Interface contacts:
Residue L271 in chain A interacts with residue V84 in chain B (closest heavy-atom distance 4.1 Å).
Residue S272 in chain A interacts with residue F297 in chain B (closest heavy-atom distance 3.7 Å).
Residue H286 in chain A interacts with residue V96 in chain B (closest heavy-atom distance 4.5 Å).
Residue Y125 in chain A interacts with residue S269 in chain B (closest heavy-atom distance 3.5 Å).
Residue I278 in chain A contacts residue A283 in chain B (closest heavy-atom distance 4.0 Å).
Residue S87 in chain A interacts with residue V270 in chain B (closest heavy-atom distance 3.9 Å).
Residue V84 in chain A is in contact with residue L271 in chain B (closest heavy-atom distance 4.1 Å).
Residue L295 in chain A interacts with residue S275 in chain B (closest heavy-atom distance 4.5 Å).
Residue V270 in chain A is in contact with residue V84 in chain B (closest heavy-atom distance 4.3 Å).
Residue H80 in chain A is in contact with residue V270 in chain B (closest heavy-atom distance 4.7 Å).
Residue I278 in chain A is in contact with residue A282 in chain B (closest heavy-atom distance 3.6 Å).
Residue F297 in chain A interacts with residue S272 in chain B (closest heavy-atom distance 3.7 Å).
Residue G279 in chain A is in contact with residue S275 in chain B (closest heavy-atom distance 3.8 Å).
Residue D118 in chain A is in contact with residue L266 in chain B (closest heavy-atom distance 3.9 Å).
Residue F297 in chain A is in contact with residue S268 in chain B (closest heavy-atom distance 3.7 Å).
Residue L271 in chain A is in contact with residue M276 in chain B (closest heavy-atom distance 3.5 Å).
Residue H286 in chain A is in contact with residue Q95 in chain B (closest heavy-atom distance 2.8 Å).
Residue M276 in chain A is in contact with residue M276 in chain B (closest heavy-atom distance 2.8 Å).
Residue L271 in chain A interacts with residue G279 in chain B (closest heavy-atom distance 4.4 Å).
Residue S268 in chain A interacts with residue M276 in chain B (closest heavy-atom distance 4.3 Å).
Residue S275 in chain A contacts residue L295 in chain B (closest heavy-atom distance 4.5 Å).
Residue P293 in chain A contacts residue Q95 in chain B (closest heavy-atom distance 4.5 Å).
Residue G279 in chain A interacts with residue L271 in chain B (closest heavy-atom distance 4.4 Å).
Residue V270 in chain A contacts residue M276 in chain B (closest heavy-atom distance 4.6 Å).
Residue V270 in chain A contacts residue F297 in chain B (closest heavy-atom distance 4.2 Å).
Residue S268 in chain A interacts with residue F297 in chain B (closest heavy-atom distance 3.7 Å).
Residue F297 in chain A is in contact with residue L271 in chain B (closest heavy-atom distance 4.1 Å).
Residue Q95 in chain A is in contact with residue P293 in chain B (closest heavy-atom distance 4.5 Å).
Residue H286 in chain A is in contact with residue P97 in chain B (closest heavy-atom distance 3.4 Å).
Residue S269 in chain A is in contact with residue F297 in chain B (closest heavy-atom distance 3.5 Å).
Residue V280 in chain A is in contact with residue L271 in chain B (closest heavy-atom distance 3.3 Å).
Residue Y99 in chain A is in contact with residue A282 in chain B (closest heavy-atom distance 4.0 Å).
Residue S275 in chain A is in contact with residue G279 in chain B (closest heavy-atom distance 3.8 Å).
Residue M276 in chain A is in contact with residue V270 in chain B (closest heavy-atom distance 4.6 Å).
Residue G279 in chain A is in contact with residue G279 in chain B (closest heavy-atom distance 3.8 Å).
Residue T292 in chain A contacts residue Q95 in chain B (closest heavy-atom distance 3.4 Å).
Residue F297 in chain A contacts residue S269 in chain B (closest heavy-atom distance 3.5 Å).
Residue A282 in chain A interacts with residue I278 in chain B (closest heavy-atom distance 3.6 Å).
Residue H286 in chain A is in contact with residue I278 in chain B (closest heavy-atom distance 4.4 Å).
Residue F297 in chain A is in contact with residue V270 in chain B (closest heavy-atom distance 4.2 Å).
Residue A283 in chain A contacts residue S275 in chain B (closest heavy-atom distance 3.2 Å).
Residue P97 in chain A contacts residue H286 in chain B (closest heavy-atom distance 3.4 Å).
Residue I278 in chain A is in contact with residue H286 in chain B (closest heavy-atom distance 4.4 Å).
Residue A283 in chain A is in contact with residue I278 in chain B (closest heavy-atom distance 4.0 Å).
Residue A282 in chain A interacts with residue Y99 in chain B (closest heavy-atom distance 4.0 Å).
Residue Q95 in chain A contacts residue T292 in chain B (closest heavy-atom distance 3.4 Å).
Residue S269 in chain A is in contact with residue Y125 in chain B (closest heavy-atom distance 3.5 Å).
Residue L295 in chain A is in contact with residue S272 in chain B (closest heavy-atom distance 3.4 Å).
Residue V96 in chain A contacts residue H286 in chain B (closest heavy-atom distance 4.5 Å).
Residue L271 in chain A is in contact with residue V280 in chain B (closest heavy-atom distance 3.3 Å).
Residue Q95 in chain A interacts with residue H286 in chain B (closest heavy-atom distance 2.8 Å).
Residue L266 in chain A contacts residue D118 in chain B (closest heavy-atom distance 3.9 Å).
Residue S272 in chain A contacts residue L295 in chain B (closest heavy-atom distance 3.4 Å).
Residue A282 in chain A interacts with residue A282 in chain B (closest heavy-atom distance 3.9 Å).
Residue S275 in chain A contacts residue A283 in chain B (closest heavy-atom distance 3.2 Å).
Residue L271 in chain A contacts residue F297 in chain B (closest heavy-atom distance 4.1 Å).
Residue V84 in chain A contacts residue V270 in chain B (closest heavy-atom distance 4.3 Å).
Residue M276 in chain A contacts residue S268 in chain B (closest heavy-atom distance 4.3 Å).
Residue M276 in chain A is in contact with residue L271 in chain B (closest heavy-atom distance 3.5 Å).
Residue V270 in chain A is in contact with residue S87 in chain B (closest heavy-atom distance 3.9 Å).

This data describes a binding interaction between two proteins.

Sequence of chain A:
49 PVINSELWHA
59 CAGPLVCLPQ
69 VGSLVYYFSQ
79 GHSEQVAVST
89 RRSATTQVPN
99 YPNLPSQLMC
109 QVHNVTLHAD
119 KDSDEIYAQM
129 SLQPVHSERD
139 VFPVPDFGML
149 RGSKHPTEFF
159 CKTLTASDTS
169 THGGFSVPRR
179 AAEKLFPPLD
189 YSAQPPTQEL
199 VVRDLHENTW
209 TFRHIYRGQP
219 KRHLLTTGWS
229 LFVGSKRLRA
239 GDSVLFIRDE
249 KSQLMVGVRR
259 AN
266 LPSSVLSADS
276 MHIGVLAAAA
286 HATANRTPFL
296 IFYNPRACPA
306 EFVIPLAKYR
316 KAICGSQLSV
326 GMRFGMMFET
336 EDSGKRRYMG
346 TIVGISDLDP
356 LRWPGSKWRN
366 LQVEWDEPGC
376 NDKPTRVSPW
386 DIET

Sequence of chain B:
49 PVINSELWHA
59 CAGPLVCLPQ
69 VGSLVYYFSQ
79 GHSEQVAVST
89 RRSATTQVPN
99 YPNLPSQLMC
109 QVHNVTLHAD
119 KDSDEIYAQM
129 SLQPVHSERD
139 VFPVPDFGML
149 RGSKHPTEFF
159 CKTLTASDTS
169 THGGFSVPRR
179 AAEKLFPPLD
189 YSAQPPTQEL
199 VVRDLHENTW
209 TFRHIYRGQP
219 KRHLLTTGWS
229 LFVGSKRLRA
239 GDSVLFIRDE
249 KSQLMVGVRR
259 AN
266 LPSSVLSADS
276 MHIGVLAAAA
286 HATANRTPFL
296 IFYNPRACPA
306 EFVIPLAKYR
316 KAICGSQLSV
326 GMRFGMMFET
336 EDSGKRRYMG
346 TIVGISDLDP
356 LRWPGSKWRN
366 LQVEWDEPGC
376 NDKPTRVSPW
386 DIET